Sequence of the first protein:
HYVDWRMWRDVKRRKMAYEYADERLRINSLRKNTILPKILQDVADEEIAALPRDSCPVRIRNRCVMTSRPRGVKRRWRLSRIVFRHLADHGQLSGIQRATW

Sequence of the second protein:
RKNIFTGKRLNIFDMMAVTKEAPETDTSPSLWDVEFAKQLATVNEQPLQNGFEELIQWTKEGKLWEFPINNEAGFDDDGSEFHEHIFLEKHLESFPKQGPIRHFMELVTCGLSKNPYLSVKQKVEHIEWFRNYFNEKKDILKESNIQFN

These two protein chains interact to form a complex.

Contacts between the two chains:
Residue Y379 in the second protein contacts residue A71 in the first protein (closest heavy-atom distance 4.2 Å).
Residue L387 in the second protein contacts residue P64 in the first protein (closest heavy-atom distance 5.0 Å).
Residue L353 in the second protein is in contact with residue I62 in the first protein (closest heavy-atom distance 4.0 Å).
Residue F350 in the second protein contacts residue L63 in the first protein (closest heavy-atom distance 4.2 Å).
Residue H372 in the second protein contacts residue L52 in the first protein (closest heavy-atom distance 4.1 Å).
Residue F380 in the second protein is in contact with residue L57 in the first protein (closest heavy-atom distance 4.2 Å).
Residue I392 in the second protein interacts with residue P64 in the first protein (closest heavy-atom distance 4.2 Å).
Residue E389 in the second protein is in contact with residue I66 in the first protein (closest heavy-atom distance 3.7 Å).
Residue W375 in the second protein is in contact with residue R53 in the first protein (closest heavy-atom distance 3.5 Å).
Residue I386 in the second protein is in contact with residue I66 in the first protein (closest heavy-atom distance 3.3 Å).
Residue W375 in the second protein is in contact with residue I54 in the first protein (closest heavy-atom distance 4.1 Å).
Residue I386 in the second protein interacts with residue V70 in the first protein (closest heavy-atom distance 3.9 Å).
Residue F376 in the second protein interacts with residue S56 in the first protein (closest heavy-atom distance 3.7 Å).
Residue S390 in the second protein contacts residue I66 in the first protein (closest heavy-atom distance 5.0 Å).
Residue L387 in the second protein interacts with residue L67 in the first protein (closest heavy-atom distance 4.4 Å).
Residue E371 in the second protein interacts with residue R53 in the first protein (closest heavy-atom distance 4.1 Å).
Residue I386 in the second protein interacts with residue L67 in the first protein (closest heavy-atom distance 4.4 Å).
Residue F350 in the second protein interacts with residue I62 in the first protein (closest heavy-atom distance 4.4 Å).
Residue F350 in the second protein contacts residue N60 in the first protein (closest heavy-atom distance 3.2 Å).
Residue K383 in the second protein contacts residue L67 in the first protein (closest heavy-atom distance 3.7 Å).
Residue Y379 in the second protein is in contact with residue L67 in the first protein (closest heavy-atom distance 3.9 Å).
Residue F350 in the second protein contacts residue L57 in the first protein (closest heavy-atom distance 3.7 Å).
Residue I347 in the second protein is in contact with residue L63 in the first protein (closest heavy-atom distance 4.5 Å).
Residue F376 in the second protein contacts residue L57 in the first protein (closest heavy-atom distance 3.9 Å).
Residue P346 in the second protein interacts with residue I62 in the first protein (closest heavy-atom distance 3.2 Å).
Residue H372 in the second protein interacts with residue R53 in the first protein (closest heavy-atom distance 3.1 Å).
Residue W375 in the second protein interacts with residue E50 in the first protein (closest heavy-atom distance 4.9 Å).
Residue F376 in the second protein is in contact with residue R53 in the first protein (closest heavy-atom distance 3.8 Å).
Residue H349 in the second protein is in contact with residue I62 in the first protein (closest heavy-atom distance 3.2 Å).
Residue F380 in the second protein contacts residue L67 in the first protein (closest heavy-atom distance 3.8 Å).
Residue Y379 in the second protein contacts residue V70 in the first protein (closest heavy-atom distance 4.5 Å).
Residue P346 in the second protein is in contact with residue L63 in the first protein (closest heavy-atom distance 4.6 Å).
Residue H372 in the second protein contacts residue D49 in the first protein (closest heavy-atom distance 4.5 Å).
Residue K383 in the second protein contacts residue E74 in the first protein (closest heavy-atom distance 3.5 Å).
Residue Y379 in the second protein contacts residue L57 in the first protein (closest heavy-atom distance 3.7 Å).
Residue K383 in the second protein interacts with residue V70 in the first protein (closest heavy-atom distance 4.2 Å).
Residue W375 in the second protein is in contact with residue L57 in the first protein (closest heavy-atom distance 4.5 Å).
Residue Y379 in the second protein is in contact with residue E74 in the first protein (closest heavy-atom distance 3.3 Å).
Residue F350 in the second protein is in contact with residue S56 in the first protein (closest heavy-atom distance 3.5 Å).
Residue F380 in the second protein is in contact with residue L63 in the first protein (closest heavy-atom distance 4.8 Å).
Residue S390 in the second protein contacts residue P64 in the first protein (closest heavy-atom distance 3.6 Å).